Residue-level contacts at the interface:
Residue T22 in the second protein contacts residue G27 in the first protein (closest heavy-atom distance 4.0 Å).
Residue K76 in the second protein is in contact with residue G13 in the first protein (closest heavy-atom distance 4.7 Å).
Residue N57 in the second protein interacts with residue T25 in the first protein (closest heavy-atom distance 3.9 Å).
Residue G55 in the second protein interacts with residue G26 in the first protein (closest heavy-atom distance 3.5 Å).
Residue N57 in the second protein interacts with residue G26 in the first protein (closest heavy-atom distance 4.9 Å).
Residue H102 in the second protein is in contact with residue G27 in the first protein (closest heavy-atom distance 4.6 Å).
Residue V75 in the second protein is in contact with residue M24 in the first protein (closest heavy-atom distance 5.0 Å).
Residue V75 in the second protein interacts with residue E15 in the first protein (closest heavy-atom distance 3.7 Å).
Residue I62 in the second protein is in contact with residue L21 in the first protein (closest heavy-atom distance 3.6 Å).
Residue R501 in the second protein interacts with residue M22 in the first protein (closest heavy-atom distance 4.9 Å).
Residue K76 in the second protein interacts with residue L16 in the first protein (closest heavy-atom distance 3.6 Å).
Residue H102 in the second protein is in contact with residue T25 in the first protein (closest heavy-atom distance 5.0 Å).
Residue K73 in the second protein is in contact with residue E15 in the first protein (closest heavy-atom distance 3.3 Å).
Residue Y59 in the second protein is in contact with residue L21 in the first protein (closest heavy-atom distance 3.7 Å).
Residue K76 in the second protein interacts with residue E15 in the first protein (closest heavy-atom distance 4.2 Å).
Residue Y59 in the second protein interacts with residue D18 in the first protein (closest heavy-atom distance 4.1 Å).
Residue K76 in the second protein is in contact with residue R14 in the first protein (closest heavy-atom distance 2.8 Å).
Residue F103 in the second protein contacts residue G26 in the first protein (closest heavy-atom distance 3.6 Å).
Residue L21 in the second protein interacts with residue G27 in the first protein (closest heavy-atom distance 4.9 Å).
Residue N93 in the second protein is in contact with residue M24 in the first protein (closest heavy-atom distance 3.6 Å).
Residue L141 in the second protein interacts with residue I12 in the first protein (closest heavy-atom distance 4.8 Å).
Residue G74 in the second protein contacts residue L21 in the first protein (closest heavy-atom distance 5.0 Å).
Residue V75 in the second protein is in contact with residue R14 in the first protein (closest heavy-atom distance 3.2 Å).
Residue D85 in the second protein is in contact with residue N11 in the first protein (closest heavy-atom distance 2.7 Å).
Residue G74 in the second protein contacts residue L16 in the first protein (closest heavy-atom distance 3.6 Å).
Residue Q54 in the second protein is in contact with residue G26 in the first protein (closest heavy-atom distance 3.9 Å).
Residue L500 in the second protein interacts with residue M22 in the first protein (closest heavy-atom distance 4.0 Å).
Residue Y59 in the second protein is in contact with residue M22 in the first protein (closest heavy-atom distance 3.5 Å).
Residue G74 in the second protein contacts residue E15 in the first protein (closest heavy-atom distance 3.0 Å).
Residue Q54 in the second protein contacts residue G27 in the first protein (closest heavy-atom distance 4.8 Å).
Residue N93 in the second protein is in contact with residue T25 in the first protein (closest heavy-atom distance 5.0 Å).
Residue V75 in the second protein is in contact with residue L16 in the first protein (closest heavy-atom distance 3.9 Å).
Residue F103 in the second protein interacts with residue G27 in the first protein (closest heavy-atom distance 5.0 Å).
Residue A101 in the second protein is in contact with residue G27 in the first protein (closest heavy-atom distance 3.1 Å).
Residue T56 in the second protein interacts with residue T25 in the first protein (closest heavy-atom distance 3.5 Å).
Residue T56 in the second protein is in contact with residue G27 in the first protein (closest heavy-atom distance 4.7 Å).
Residue V75 in the second protein contacts residue G13 in the first protein (closest heavy-atom distance 3.3 Å).
Residue T56 in the second protein is in contact with residue G26 in the first protein (closest heavy-atom distance 2.8 Å).
Residue G138 in the second protein contacts residue M24 in the first protein (closest heavy-atom distance 3.7 Å).
Residue K73 in the second protein interacts with residue N11 in the first protein (closest heavy-atom distance 4.2 Å).
Residue A58 in the second protein is in contact with residue L21 in the first protein (closest heavy-atom distance 3.6 Å).
Residue V75 in the second protein is in contact with residue I12 in the first protein (closest heavy-atom distance 4.6 Å).
Residue G137 in the second protein contacts residue M24 in the first protein (closest heavy-atom distance 4.3 Å).
Residue D85 in the second protein interacts with residue I12 in the first protein (closest heavy-atom distance 3.5 Å).
Residue F103 in the second protein contacts residue T25 in the first protein (closest heavy-atom distance 3.5 Å).
Residue L100 in the second protein is in contact with residue G27 in the first protein (closest heavy-atom distance 3.6 Å).
Residue N57 in the second protein interacts with residue M22 in the first protein (closest heavy-atom distance 3.6 Å).
Residue A101 in the second protein contacts residue G26 in the first protein (closest heavy-atom distance 4.2 Å).
Residue C24 in the second protein contacts residue G27 in the first protein (closest heavy-atom distance 4.0 Å).
Residue N57 in the second protein is in contact with residue M24 in the first protein (closest heavy-atom distance 3.3 Å).
Residue H102 in the second protein contacts residue G26 in the first protein (closest heavy-atom distance 4.9 Å).
Residue A101 in the second protein interacts with residue T25 in the first protein (closest heavy-atom distance 3.4 Å).
Residue A58 in the second protein interacts with residue M24 in the first protein (closest heavy-atom distance 3.2 Å).
Residue T56 in the second protein is in contact with residue M24 in the first protein (closest heavy-atom distance 4.0 Å).
Residue G55 in the second protein interacts with residue G27 in the first protein (closest heavy-atom distance 4.6 Å).

Sequence of the second protein:
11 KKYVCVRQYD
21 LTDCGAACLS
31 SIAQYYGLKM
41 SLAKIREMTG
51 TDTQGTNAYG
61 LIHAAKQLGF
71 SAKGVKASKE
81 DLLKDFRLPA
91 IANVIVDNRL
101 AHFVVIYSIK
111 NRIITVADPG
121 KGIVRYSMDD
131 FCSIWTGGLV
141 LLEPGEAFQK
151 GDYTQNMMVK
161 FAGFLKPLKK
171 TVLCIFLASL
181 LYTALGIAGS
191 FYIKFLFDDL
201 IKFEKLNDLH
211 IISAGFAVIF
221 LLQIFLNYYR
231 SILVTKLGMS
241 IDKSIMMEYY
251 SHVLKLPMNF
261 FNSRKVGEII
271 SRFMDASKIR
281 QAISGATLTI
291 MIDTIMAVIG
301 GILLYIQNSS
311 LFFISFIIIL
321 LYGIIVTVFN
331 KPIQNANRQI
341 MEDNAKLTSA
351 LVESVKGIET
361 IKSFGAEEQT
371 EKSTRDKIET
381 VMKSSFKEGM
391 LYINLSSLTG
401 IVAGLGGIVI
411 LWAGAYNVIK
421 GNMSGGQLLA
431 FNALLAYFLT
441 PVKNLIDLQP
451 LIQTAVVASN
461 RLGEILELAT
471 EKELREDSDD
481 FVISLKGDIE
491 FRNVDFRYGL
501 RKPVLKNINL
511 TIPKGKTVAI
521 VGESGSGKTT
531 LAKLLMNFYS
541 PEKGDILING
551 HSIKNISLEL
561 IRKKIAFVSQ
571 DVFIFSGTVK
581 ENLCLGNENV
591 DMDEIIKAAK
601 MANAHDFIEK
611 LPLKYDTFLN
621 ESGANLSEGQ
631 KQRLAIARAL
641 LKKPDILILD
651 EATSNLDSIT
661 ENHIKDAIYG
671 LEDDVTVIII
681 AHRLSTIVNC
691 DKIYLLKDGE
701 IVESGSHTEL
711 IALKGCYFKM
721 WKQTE

Sequence of the first protein:
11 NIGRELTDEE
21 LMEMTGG

These two protein chains interact to form a complex.